This data describes a binding interaction between two proteins.

Sequence of the first protein:
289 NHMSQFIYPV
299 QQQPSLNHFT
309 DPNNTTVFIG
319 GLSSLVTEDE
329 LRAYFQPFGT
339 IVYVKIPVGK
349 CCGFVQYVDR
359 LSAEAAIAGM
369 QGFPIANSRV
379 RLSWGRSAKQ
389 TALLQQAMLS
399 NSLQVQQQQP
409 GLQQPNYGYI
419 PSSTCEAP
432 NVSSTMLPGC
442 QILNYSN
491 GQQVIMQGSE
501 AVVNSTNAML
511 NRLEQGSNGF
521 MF

Sequence of the second protein:
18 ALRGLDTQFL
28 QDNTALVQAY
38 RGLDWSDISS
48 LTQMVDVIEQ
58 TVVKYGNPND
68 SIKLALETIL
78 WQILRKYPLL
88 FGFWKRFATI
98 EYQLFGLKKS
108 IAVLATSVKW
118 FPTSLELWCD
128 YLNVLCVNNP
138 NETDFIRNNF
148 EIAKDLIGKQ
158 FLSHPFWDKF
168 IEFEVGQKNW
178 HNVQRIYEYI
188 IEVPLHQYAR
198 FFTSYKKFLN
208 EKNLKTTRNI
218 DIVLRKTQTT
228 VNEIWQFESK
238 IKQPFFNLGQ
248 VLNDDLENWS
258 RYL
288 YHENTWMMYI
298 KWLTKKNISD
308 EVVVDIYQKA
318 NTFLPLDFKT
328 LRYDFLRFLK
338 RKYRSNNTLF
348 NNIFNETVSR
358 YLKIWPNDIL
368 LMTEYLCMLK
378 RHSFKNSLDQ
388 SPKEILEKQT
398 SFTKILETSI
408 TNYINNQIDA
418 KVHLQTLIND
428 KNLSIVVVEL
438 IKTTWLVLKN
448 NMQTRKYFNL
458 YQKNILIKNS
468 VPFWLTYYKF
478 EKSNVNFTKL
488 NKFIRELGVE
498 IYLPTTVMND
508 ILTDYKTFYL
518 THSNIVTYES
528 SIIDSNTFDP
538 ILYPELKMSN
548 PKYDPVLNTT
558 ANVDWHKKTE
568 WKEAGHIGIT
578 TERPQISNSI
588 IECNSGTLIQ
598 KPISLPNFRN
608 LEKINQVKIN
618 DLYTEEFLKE

Residue-level contacts at the interface:
Residue F624 in the second protein is in contact with residue Q393 in the first protein (closest heavy-atom distance 3.7 Å).
Residue P501 in the second protein contacts residue Y332 in the first protein (closest heavy-atom distance 3.5 Å).
Residue Y499 in the second protein is in contact with residue R377 in the first protein (closest heavy-atom distance 3.7 Å).
Residue D511 in the second protein is in contact with residue L513 in the first protein (closest heavy-atom distance 3.5 Å).
Residue T503 in the second protein contacts residue Q334 in the first protein (closest heavy-atom distance 3.3 Å).
Residue S546 in the second protein contacts residue F336 in the first protein (closest heavy-atom distance 3.4 Å).
Residue L472 in the second protein is in contact with residue G516 in the first protein (closest heavy-atom distance 3.5 Å).
Residue F624 in the second protein contacts residue C350 in the first protein (closest heavy-atom distance 3.5 Å).
Residue K626 in the second protein is in contact with residue M396 in the first protein (closest heavy-atom distance 3.4 Å).
Residue L472 in the second protein interacts with residue S517 in the first protein (closest heavy-atom distance 3.6 Å).
Residue I366 in the second protein interacts with residue F522 in the first protein (closest heavy-atom distance 3.8 Å).
Residue L619 in the second protein interacts with residue F316 in the first protein (closest heavy-atom distance 3.1 Å).
Residue I574 in the second protein contacts residue W382 in the first protein (closest heavy-atom distance 3.1 Å).
Residue D618 in the second protein contacts residue H306 in the first protein (closest heavy-atom distance 3.7 Å).
Residue Y620 in the second protein is in contact with residue G383 in the first protein (closest heavy-atom distance 3.6 Å).
Residue L625 in the second protein contacts residue Q393 in the first protein (closest heavy-atom distance 3.7 Å).
Residue L472 in the second protein contacts residue L513 in the first protein (closest heavy-atom distance 3.6 Å).
Residue T503 in the second protein interacts with residue P335 in the first protein (closest heavy-atom distance 3.3 Å).
Residue Y499 in the second protein interacts with residue F371 in the first protein (closest heavy-atom distance 3.6 Å).
Residue T370 in the second protein contacts residue G519 in the first protein (closest heavy-atom distance 3.5 Å).
Residue I616 in the second protein contacts residue F307 in the first protein (closest heavy-atom distance 3.1 Å).
Residue I574 in the second protein contacts residue E362 in the first protein (closest heavy-atom distance 3.5 Å).
Residue N506 in the second protein is in contact with residue P335 in the first protein (closest heavy-atom distance 3.2 Å).
Residue T502 in the second protein is in contact with residue A331 in the first protein (closest heavy-atom distance 3.3 Å).
Residue N617 in the second protein interacts with residue F307 in the first protein (closest heavy-atom distance 3.7 Å).
Residue N364 in the second protein is in contact with residue T325 in the first protein (closest heavy-atom distance 3.7 Å).
Residue P469 in the second protein contacts residue G516 in the first protein (closest heavy-atom distance 3.3 Å).
Residue P469 in the second protein interacts with residue S517 in the first protein (closest heavy-atom distance 3.5 Å).
Residue Y620 in the second protein is in contact with residue W382 in the first protein (closest heavy-atom distance 3.4 Å).
Residue T473 in the second protein contacts residue S517 in the first protein (closest heavy-atom distance 3.0 Å).
Residue Y620 in the second protein contacts residue H306 in the first protein (closest heavy-atom distance 3.4 Å).
Residue F624 in the second protein is in contact with residue T389 in the first protein (closest heavy-atom distance 3.4 Å).
Residue K549 in the second protein contacts residue G367 in the first protein (closest heavy-atom distance 3.5 Å).
Residue L500 in the second protein contacts residue Y332 in the first protein (closest heavy-atom distance 3.8 Å).
Residue K549 in the second protein interacts with residue A366 in the first protein (closest heavy-atom distance 3.1 Å).
Residue I576 in the second protein is in contact with residue F307 in the first protein (closest heavy-atom distance 3.0 Å).
Residue Y620 in the second protein is in contact with residue F316 in the first protein (closest heavy-atom distance 3.7 Å).
Residue D511 in the second protein interacts with residue L510 in the first protein (closest heavy-atom distance 3.5 Å).
Residue T503 in the second protein interacts with residue A331 in the first protein (closest heavy-atom distance 2.5 Å).
Residue Y620 in the second protein contacts residue T389 in the first protein (closest heavy-atom distance 2.2 Å).
Residue K476 in the second protein contacts residue S517 in the first protein (closest heavy-atom distance 3.8 Å).
Residue N364 in the second protein contacts residue L323 in the first protein (closest heavy-atom distance 3.6 Å).
Residue K476 in the second protein contacts residue E514 in the first protein (closest heavy-atom distance 3.3 Å).
Residue T502 in the second protein contacts residue Y332 in the first protein (closest heavy-atom distance 2.2 Å).
Residue G575 in the second protein interacts with residue F307 in the first protein (closest heavy-atom distance 3.1 Å).
Residue Y499 in the second protein is in contact with residue P372 in the first protein (closest heavy-atom distance 3.4 Å).
Residue I462 in the second protein contacts residue N375 in the first protein (closest heavy-atom distance 3.4 Å).
Residue L500 in the second protein is in contact with residue F371 in the first protein (closest heavy-atom distance 3.3 Å).
Residue P501 in the second protein is in contact with residue A331 in the first protein (closest heavy-atom distance 3.8 Å).
Residue V435 in the second protein interacts with residue S517 in the first protein (closest heavy-atom distance 3.6 Å).
Residue L619 in the second protein contacts residue S381 in the first protein (closest heavy-atom distance 3.8 Å).
Residue T510 in the second protein contacts residue M509 in the first protein (closest heavy-atom distance 3.6 Å).
Residue T502 in the second protein interacts with residue P335 in the first protein (closest heavy-atom distance 2.9 Å).
Residue D507 in the second protein is in contact with residue M509 in the first protein (closest heavy-atom distance 3.2 Å).
Residue D507 in the second protein contacts residue L513 in the first protein (closest heavy-atom distance 3.1 Å).
Residue Y620 in the second protein is in contact with residue R384 in the first protein (closest heavy-atom distance 3.8 Å).
Residue D427 in the second protein interacts with residue L323 in the first protein (closest heavy-atom distance 3.6 Å).
Residue E623 in the second protein interacts with residue R379 in the first protein (closest heavy-atom distance 2.7 Å).
Residue L619 in the second protein contacts residue R379 in the first protein (closest heavy-atom distance 3.2 Å).
Residue T502 in the second protein contacts residue M368 in the first protein (closest heavy-atom distance 2.4 Å).